Contacts between the two chains:
Residue Y34 in chain B contacts residue Q41 in chain A (closest heavy-atom distance 4.1 Å).
Residue W116 in chain B contacts residue A79 in chain A (closest heavy-atom distance 3.6 Å).
Residue I53 in chain B contacts residue H44 in chain A (closest heavy-atom distance 4.5 Å).
Residue Y55 in chain B interacts with residue V59 in chain A (closest heavy-atom distance 4.9 Å).
Residue G62 in chain B interacts with residue V59 in chain A (closest heavy-atom distance 3.7 Å).
Residue T64 in chain B contacts residue H44 in chain A (closest heavy-atom distance 3.9 Å).
Residue Q115 in chain B contacts residue H80 in chain A (closest heavy-atom distance 4.3 Å).
Residue S59 in chain B interacts with residue N60 in chain A (closest heavy-atom distance 4.3 Å).
Residue A54 in chain B contacts residue H44 in chain A (closest heavy-atom distance 3.8 Å).
Residue S33 in chain B interacts with residue Q41 in chain A (closest heavy-atom distance 3.2 Å).
Residue Y65 in chain B interacts with residue H44 in chain A (closest heavy-atom distance 3.5 Å).
Residue S59 in chain B contacts residue V59 in chain A (closest heavy-atom distance 4.0 Å).
Residue Q115 in chain B contacts residue A79 in chain A (closest heavy-atom distance 4.6 Å).
Residue S63 in chain B is in contact with residue H44 in chain A (closest heavy-atom distance 2.8 Å).
Residue Y35 in chain B contacts residue Q41 in chain A (closest heavy-atom distance 3.8 Å).
Residue N32 in chain B is in contact with residue L36 in chain A (closest heavy-atom distance 4.5 Å).
Residue Y114 in chain B contacts residue H80 in chain A (closest heavy-atom distance 3.9 Å).
Residue Y35 in chain B is in contact with residue C43 in chain A (closest heavy-atom distance 4.0 Å).
Residue R105 in chain B interacts with residue Q41 in chain A (closest heavy-atom distance 3.5 Å).
Residue S61 in chain B is in contact with residue V59 in chain A (closest heavy-atom distance 3.4 Å).
Residue A117 in chain B interacts with residue F81 in chain A (closest heavy-atom distance 3.5 Å).
Residue S63 in chain B is in contact with residue V59 in chain A (closest heavy-atom distance 3.5 Å).
Residue W116 in chain B interacts with residue H80 in chain A (closest heavy-atom distance 4.1 Å).
Residue Y35 in chain B contacts residue H44 in chain A (closest heavy-atom distance 2.7 Å).
Residue Y114 in chain B is in contact with residue R86 in chain A (closest heavy-atom distance 3.0 Å).
Residue Q115 in chain B is in contact with residue F81 in chain A (closest heavy-atom distance 4.9 Å).
Residue S63 in chain B contacts residue F42 in chain A (closest heavy-atom distance 4.4 Å).
Residue D110 in chain B interacts with residue R86 in chain A (closest heavy-atom distance 4.4 Å).
Residue Y65 in chain B interacts with residue K45 in chain A (closest heavy-atom distance 3.5 Å).
Residue S61 in chain B contacts residue N60 in chain A (closest heavy-atom distance 3.4 Å).
Residue G62 in chain B is in contact with residue N60 in chain A (closest heavy-atom distance 4.9 Å).
Residue R105 in chain B is in contact with residue F81 in chain A (closest heavy-atom distance 3.8 Å).
Residue R105 in chain B is in contact with residue H44 in chain A (closest heavy-atom distance 4.2 Å).
Residue L107 in chain B is in contact with residue G40 in chain A (closest heavy-atom distance 3.8 Å).
Residue R105 in chain B contacts residue C43 in chain A (closest heavy-atom distance 2.9 Å).
Residue R56 in chain B contacts residue F42 in chain A (closest heavy-atom distance 3.6 Å).
Residue L107 in chain B is in contact with residue F81 in chain A (closest heavy-atom distance 3.8 Å).
Residue Y55 in chain B interacts with residue F42 in chain A (closest heavy-atom distance 3.6 Å).
Residue W116 in chain B interacts with residue F81 in chain A (closest heavy-atom distance 3.5 Å).
Residue R56 in chain B contacts residue V59 in chain A (closest heavy-atom distance 3.2 Å).
Residue Y114 in chain B is in contact with residue K78 in chain A (closest heavy-atom distance 3.5 Å).
Residue R105 in chain B contacts residue F42 in chain A (closest heavy-atom distance 4.7 Å).
Residue S63 in chain B interacts with residue T58 in chain A (closest heavy-atom distance 4.9 Å).
Residue R105 in chain B contacts residue G40 in chain A (closest heavy-atom distance 3.4 Å).
Residue Q115 in chain B interacts with residue D39 in chain A (closest heavy-atom distance 3.8 Å).
Residue L107 in chain B contacts residue D39 in chain A (closest heavy-atom distance 3.6 Å).
Residue A54 in chain B is in contact with residue V59 in chain A (closest heavy-atom distance 3.6 Å).
Residue L107 in chain B contacts residue Q41 in chain A (closest heavy-atom distance 3.8 Å).
Residue A54 in chain B interacts with residue Q41 in chain A (closest heavy-atom distance 4.2 Å).
Residue S52 in chain B is in contact with residue H44 in chain A (closest heavy-atom distance 4.2 Å).
Residue A54 in chain B is in contact with residue F42 in chain A (closest heavy-atom distance 3.6 Å).
Residue N32 in chain B is in contact with residue F42 in chain A (closest heavy-atom distance 5.0 Å).
Residue R56 in chain B interacts with residue N60 in chain A (closest heavy-atom distance 4.0 Å).
Residue Y114 in chain B interacts with residue A79 in chain A (closest heavy-atom distance 2.5 Å).
Residue S33 in chain B interacts with residue F42 in chain A (closest heavy-atom distance 3.4 Å).
Residue T112 in chain B interacts with residue R86 in chain A (closest heavy-atom distance 3.1 Å).
Residue W116 in chain B contacts residue P46 in chain A (closest heavy-atom distance 3.8 Å).
Residue G113 in chain B interacts with residue R86 in chain A (closest heavy-atom distance 4.8 Å).

Sequence of chain B:
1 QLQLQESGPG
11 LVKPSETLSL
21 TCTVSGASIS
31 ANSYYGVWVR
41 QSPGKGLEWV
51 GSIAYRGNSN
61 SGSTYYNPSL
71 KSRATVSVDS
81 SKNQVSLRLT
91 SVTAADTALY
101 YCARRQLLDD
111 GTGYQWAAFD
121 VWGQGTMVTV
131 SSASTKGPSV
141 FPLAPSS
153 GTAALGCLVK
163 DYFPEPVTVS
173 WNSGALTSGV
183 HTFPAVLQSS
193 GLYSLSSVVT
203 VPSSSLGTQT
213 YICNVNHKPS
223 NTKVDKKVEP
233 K

These two protein chains interact to form a complex.

Sequence of chain A:
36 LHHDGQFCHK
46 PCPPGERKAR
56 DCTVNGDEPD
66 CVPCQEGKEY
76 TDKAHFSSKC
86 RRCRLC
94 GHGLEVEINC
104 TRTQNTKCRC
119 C